Interface contacts:
Residue P107 in protein 2 interacts with residue W91 in protein 1 (closest heavy-atom distance 3.3 Å).
Residue G14 in protein 2 is in contact with residue W91 in protein 1 (closest heavy-atom distance 4.2 Å).
Residue L13 in protein 2 interacts with residue V159 in protein 1 (closest heavy-atom distance 2.9 Å).
Residue L13 in protein 2 is in contact with residue T117 in protein 1 (closest heavy-atom distance 3.8 Å).
Residue L106 in protein 2 is in contact with residue K162 in protein 1 (closest heavy-atom distance 3.2 Å).
Residue L13 in protein 2 interacts with residue W91 in protein 1 (closest heavy-atom distance 4.9 Å).
Residue L106 in protein 2 interacts with residue W114 in protein 1 (closest heavy-atom distance 4.4 Å).
Residue L106 in protein 2 contacts residue W91 in protein 1 (closest heavy-atom distance 4.0 Å).
Residue P107 in protein 2 is in contact with residue W114 in protein 1 (closest heavy-atom distance 3.3 Å).
Residue G15 in protein 2 contacts residue W91 in protein 1 (closest heavy-atom distance 3.3 Å).
Residue P107 in protein 2 contacts residue G90 in protein 1 (closest heavy-atom distance 3.5 Å).
Residue P107 in protein 2 interacts with residue I89 in protein 1 (closest heavy-atom distance 3.4 Å).
Residue A108 in protein 2 interacts with residue I89 in protein 1 (closest heavy-atom distance 4.2 Å).
Residue L13 in protein 2 is in contact with residue A118 in protein 1 (closest heavy-atom distance 3.9 Å).
Residue P16 in protein 2 contacts residue K162 in protein 1 (closest heavy-atom distance 3.6 Å).
Residue A105 in protein 2 is in contact with residue W114 in protein 1 (closest heavy-atom distance 3.9 Å).
Residue I110 in protein 2 contacts residue K162 in protein 1 (closest heavy-atom distance 3.9 Å).
Residue G14 in protein 2 interacts with residue K162 in protein 1 (closest heavy-atom distance 4.6 Å).
Residue S17 in protein 2 is in contact with residue K162 in protein 1 (closest heavy-atom distance 4.2 Å).
Residue L13 in protein 2 contacts residue G160 in protein 1 (closest heavy-atom distance 4.1 Å).
Residue G15 in protein 2 interacts with residue K162 in protein 1 (closest heavy-atom distance 3.3 Å).
Residue G14 in protein 2 contacts residue V159 in protein 1 (closest heavy-atom distance 4.1 Å).
Residue K104 in protein 2 is in contact with residue W114 in protein 1 (closest heavy-atom distance 4.4 Å).
Residue A105 in protein 2 interacts with residue W91 in protein 1 (closest heavy-atom distance 4.2 Å).

Sequence of protein 1:
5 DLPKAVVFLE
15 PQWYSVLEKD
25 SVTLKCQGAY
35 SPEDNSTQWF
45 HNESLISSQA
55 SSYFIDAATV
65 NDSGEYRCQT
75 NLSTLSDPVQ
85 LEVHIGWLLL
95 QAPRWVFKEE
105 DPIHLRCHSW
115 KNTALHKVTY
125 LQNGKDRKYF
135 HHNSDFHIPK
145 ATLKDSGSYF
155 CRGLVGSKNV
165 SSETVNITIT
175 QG

Sequence of protein 2:
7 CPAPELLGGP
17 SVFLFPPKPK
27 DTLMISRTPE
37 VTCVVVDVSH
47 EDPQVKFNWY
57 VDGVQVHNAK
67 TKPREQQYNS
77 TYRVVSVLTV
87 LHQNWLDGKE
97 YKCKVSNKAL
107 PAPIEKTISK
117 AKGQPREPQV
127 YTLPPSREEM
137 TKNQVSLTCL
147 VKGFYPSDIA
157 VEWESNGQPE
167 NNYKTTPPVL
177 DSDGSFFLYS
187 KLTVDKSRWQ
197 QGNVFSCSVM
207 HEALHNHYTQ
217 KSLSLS

These two protein chains interact to form a complex.